Residue-level contacts at the interface:
Residue A116 in chain B interacts with residue L26 in chain A (closest heavy-atom distance 4.8 Å).
Residue D217 in chain B is in contact with residue A23 in chain A (closest heavy-atom distance 3.3 Å).
Residue V215 in chain B interacts with residue G24 in chain A (closest heavy-atom distance 3.7 Å).
Residue C113 in chain B interacts with residue M28 in chain A (closest heavy-atom distance 4.9 Å).
Residue S296 in chain B contacts residue M28 in chain A (closest heavy-atom distance 4.2 Å).
Residue V120 in chain B is in contact with residue I25 in chain A (closest heavy-atom distance 4.3 Å).
Residue A309 in chain B is in contact with residue N20 in chain A (closest heavy-atom distance 3.4 Å).
Residue A309 in chain B interacts with residue H21 in chain A (closest heavy-atom distance 3.5 Å).
Residue Q140 in chain B contacts residue T27 in chain A (closest heavy-atom distance 3.5 Å).
Residue M307 in chain B is in contact with residue N20 in chain A (closest heavy-atom distance 4.9 Å).
Residue F233 in chain B contacts residue M28 in chain A (closest heavy-atom distance 4.1 Å).
Residue Y329 in chain B interacts with residue M28 in chain A (closest heavy-atom distance 3.8 Å).
Residue H310 in chain B contacts residue H21 in chain A (closest heavy-atom distance 4.9 Å).
Residue F233 in chain B interacts with residue T27 in chain A (closest heavy-atom distance 4.4 Å).
Residue Q140 in chain B contacts residue L26 in chain A (closest heavy-atom distance 3.9 Å).
Residue V144 in chain B contacts residue M28 in chain A (closest heavy-atom distance 4.0 Å).
Residue T311 in chain B contacts residue H21 in chain A (closest heavy-atom distance 3.4 Å).
Residue F308 in chain B is in contact with residue A22 in chain A (closest heavy-atom distance 3.7 Å).
Residue N299 in chain B interacts with residue M28 in chain A (closest heavy-atom distance 4.7 Å).
Residue K302 in chain B interacts with residue A23 in chain A (closest heavy-atom distance 5.0 Å).
Residue V120 in chain B contacts residue G24 in chain A (closest heavy-atom distance 3.5 Å).
Residue V328 in chain B interacts with residue M28 in chain A (closest heavy-atom distance 4.9 Å).
Residue F321 in chain B is in contact with residue A22 in chain A (closest heavy-atom distance 4.8 Å).
Residue D217 in chain B is in contact with residue G24 in chain A (closest heavy-atom distance 2.5 Å).
Residue K302 in chain B contacts residue I25 in chain A (closest heavy-atom distance 3.4 Å).
Residue V120 in chain B interacts with residue L26 in chain A (closest heavy-atom distance 4.7 Å).
Residue V317 in chain B contacts residue A22 in chain A (closest heavy-atom distance 4.2 Å).
Residue K302 in chain B is in contact with residue A22 in chain A (closest heavy-atom distance 3.2 Å).
Residue Q193 in chain B is in contact with residue T27 in chain A (closest heavy-atom distance 3.5 Å).
Residue C216 in chain B interacts with residue L26 in chain A (closest heavy-atom distance 3.8 Å).
Residue T237 in chain B interacts with residue M28 in chain A (closest heavy-atom distance 4.0 Å).
Residue C216 in chain B is in contact with residue G24 in chain A (closest heavy-atom distance 3.9 Å).
Residue F308 in chain B interacts with residue N20 in chain A (closest heavy-atom distance 2.9 Å).
Residue H325 in chain B interacts with residue L26 in chain A (closest heavy-atom distance 3.3 Å).
Residue T141 in chain B interacts with residue M28 in chain A (closest heavy-atom distance 4.6 Å).
Residue R303 in chain B is in contact with residue T27 in chain A (closest heavy-atom distance 4.9 Å).
Residue D217 in chain B is in contact with residue A22 in chain A (closest heavy-atom distance 4.4 Å).
Residue W126 in chain B is in contact with residue L26 in chain A (closest heavy-atom distance 3.8 Å).
Residue N299 in chain B contacts residue T27 in chain A (closest heavy-atom distance 2.4 Å).
Residue I295 in chain B interacts with residue M28 in chain A (closest heavy-atom distance 4.0 Å).
Residue T141 in chain B interacts with residue T27 in chain A (closest heavy-atom distance 4.2 Å).
Residue F308 in chain B interacts with residue H21 in chain A (closest heavy-atom distance 4.0 Å).
Residue R303 in chain B interacts with residue I25 in chain A (closest heavy-atom distance 4.1 Å).
Residue Y318 in chain B is in contact with residue I25 in chain A (closest heavy-atom distance 3.6 Å).
Residue H325 in chain B interacts with residue M28 in chain A (closest heavy-atom distance 3.5 Å).
Residue I136 in chain B interacts with residue L26 in chain A (closest heavy-atom distance 4.6 Å).
Residue R314 in chain B contacts residue H21 in chain A (closest heavy-atom distance 3.3 Å).
Residue H325 in chain B contacts residue T27 in chain A (closest heavy-atom distance 4.6 Å).
Residue V215 in chain B contacts residue A23 in chain A (closest heavy-atom distance 3.8 Å).
Residue Q140 in chain B contacts residue M28 in chain A (closest heavy-atom distance 4.2 Å).
Residue T117 in chain B interacts with residue L26 in chain A (closest heavy-atom distance 4.3 Å).
Residue D217 in chain B contacts residue I25 in chain A (closest heavy-atom distance 4.5 Å).
Residue T117 in chain B is in contact with residue M28 in chain A (closest heavy-atom distance 4.3 Å).
Residue P137 in chain B interacts with residue L26 in chain A (closest heavy-atom distance 3.8 Å).
Residue F321 in chain B is in contact with residue I25 in chain A (closest heavy-atom distance 3.7 Å).

Sequence of chain B:
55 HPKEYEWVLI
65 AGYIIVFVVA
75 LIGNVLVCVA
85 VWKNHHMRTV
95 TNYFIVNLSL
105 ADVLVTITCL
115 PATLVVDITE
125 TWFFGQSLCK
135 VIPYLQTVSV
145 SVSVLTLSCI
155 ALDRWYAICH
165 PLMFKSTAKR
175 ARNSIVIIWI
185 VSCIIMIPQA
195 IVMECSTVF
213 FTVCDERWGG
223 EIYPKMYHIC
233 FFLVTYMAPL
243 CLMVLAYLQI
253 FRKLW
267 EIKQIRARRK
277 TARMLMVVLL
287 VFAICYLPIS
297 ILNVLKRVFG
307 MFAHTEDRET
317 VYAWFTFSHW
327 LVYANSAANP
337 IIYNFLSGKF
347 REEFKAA

Sequence of chain A:
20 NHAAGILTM

The following describes two proteins that form a bound complex.